Sequence of protein 2:
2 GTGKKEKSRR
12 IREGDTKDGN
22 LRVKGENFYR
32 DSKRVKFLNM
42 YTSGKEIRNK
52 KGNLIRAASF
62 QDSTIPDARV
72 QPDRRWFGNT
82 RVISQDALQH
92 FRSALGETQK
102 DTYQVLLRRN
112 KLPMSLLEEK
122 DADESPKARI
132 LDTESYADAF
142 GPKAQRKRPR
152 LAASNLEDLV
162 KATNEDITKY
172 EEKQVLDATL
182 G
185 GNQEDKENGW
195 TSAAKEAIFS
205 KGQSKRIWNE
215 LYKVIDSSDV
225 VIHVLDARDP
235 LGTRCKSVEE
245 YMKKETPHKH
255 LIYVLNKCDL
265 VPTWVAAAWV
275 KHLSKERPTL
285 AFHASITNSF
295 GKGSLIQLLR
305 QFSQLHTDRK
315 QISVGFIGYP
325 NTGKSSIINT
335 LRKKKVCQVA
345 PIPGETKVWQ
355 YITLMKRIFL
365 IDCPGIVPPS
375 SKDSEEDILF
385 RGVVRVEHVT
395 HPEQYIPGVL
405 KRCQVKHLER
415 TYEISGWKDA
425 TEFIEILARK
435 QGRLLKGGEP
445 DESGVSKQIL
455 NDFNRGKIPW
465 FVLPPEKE

Sequence of protein 1:
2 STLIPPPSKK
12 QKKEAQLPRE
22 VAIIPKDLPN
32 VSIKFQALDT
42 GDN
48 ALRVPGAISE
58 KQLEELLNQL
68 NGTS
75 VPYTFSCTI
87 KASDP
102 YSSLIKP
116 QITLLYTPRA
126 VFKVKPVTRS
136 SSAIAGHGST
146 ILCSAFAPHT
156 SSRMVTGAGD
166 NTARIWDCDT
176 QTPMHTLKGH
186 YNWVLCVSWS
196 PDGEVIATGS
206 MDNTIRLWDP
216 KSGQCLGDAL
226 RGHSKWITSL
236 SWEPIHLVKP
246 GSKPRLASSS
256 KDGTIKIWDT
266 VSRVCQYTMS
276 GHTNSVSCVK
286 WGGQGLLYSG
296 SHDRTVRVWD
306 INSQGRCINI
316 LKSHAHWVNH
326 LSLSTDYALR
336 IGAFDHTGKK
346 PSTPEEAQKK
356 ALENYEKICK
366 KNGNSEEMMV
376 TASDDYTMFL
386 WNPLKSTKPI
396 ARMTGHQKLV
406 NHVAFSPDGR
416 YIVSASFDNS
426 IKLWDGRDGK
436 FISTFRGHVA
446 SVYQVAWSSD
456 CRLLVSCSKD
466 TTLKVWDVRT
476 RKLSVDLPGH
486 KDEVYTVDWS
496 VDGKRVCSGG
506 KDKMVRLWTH

Contacts between the two chains:
Residue T3 in protein 1 contacts residue R82 in protein 2 (closest heavy-atom distance 4.3 Å).
Residue T399 in protein 1 interacts with residue E125 in protein 2 (closest heavy-atom distance 2.9 Å).
Residue A320 in protein 1 interacts with residue A129 in protein 2 (closest heavy-atom distance 3.5 Å).
Residue T3 in protein 1 interacts with residue S85 in protein 2 (closest heavy-atom distance 4.2 Å).
Residue T439 in protein 1 contacts residue D122 in protein 2 (closest heavy-atom distance 2.7 Å).
Residue P6 in protein 1 contacts residue F92 in protein 2 (closest heavy-atom distance 4.0 Å).
Residue I5 in protein 1 interacts with residue D87 in protein 2 (closest heavy-atom distance 4.4 Å).
Residue T382 in protein 1 interacts with residue S126 in protein 2 (closest heavy-atom distance 4.1 Å).
Residue G442 in protein 1 contacts residue R93 in protein 2 (closest heavy-atom distance 3.4 Å).
Residue G400 in protein 1 contacts residue A123 in protein 2 (closest heavy-atom distance 4.1 Å).
Residue D380 in protein 1 interacts with residue P127 in protein 2 (closest heavy-atom distance 4.4 Å).
Residue P6 in protein 1 is in contact with residue H91 in protein 2 (closest heavy-atom distance 3.8 Å).
Residue I5 in protein 1 contacts residue F92 in protein 2 (closest heavy-atom distance 4.5 Å).
Residue D380 in protein 1 contacts residue S126 in protein 2 (closest heavy-atom distance 4.5 Å).
Residue T3 in protein 1 interacts with residue K112 in protein 2 (closest heavy-atom distance 3.8 Å).
Residue T3 in protein 1 interacts with residue V83 in protein 2 (closest heavy-atom distance 2.9 Å).
Residue L478 in protein 1 is in contact with residue Q90 in protein 2 (closest heavy-atom distance 3.9 Å).
Residue Y381 in protein 1 is in contact with residue P127 in protein 2 (closest heavy-atom distance 3.6 Å).
Residue G400 in protein 1 interacts with residue E125 in protein 2 (closest heavy-atom distance 4.5 Å).
Residue R397 in protein 1 is in contact with residue E125 in protein 2 (closest heavy-atom distance 4.5 Å).
Residue L4 in protein 1 contacts residue F92 in protein 2 (closest heavy-atom distance 3.3 Å).
Residue Y381 in protein 1 interacts with residue S126 in protein 2 (closest heavy-atom distance 4.0 Å).
Residue F436 in protein 1 interacts with residue D122 in protein 2 (closest heavy-atom distance 3.8 Å).
Residue I5 in protein 1 contacts residue A88 in protein 2 (closest heavy-atom distance 3.8 Å).
Residue T399 in protein 1 contacts residue S126 in protein 2 (closest heavy-atom distance 2.9 Å).
Residue A320 in protein 1 contacts residue T134 in protein 2 (closest heavy-atom distance 3.9 Å).
Residue V444 in protein 1 contacts residue L117 in protein 2 (closest heavy-atom distance 3.9 Å).
Residue R441 in protein 1 is in contact with residue K121 in protein 2 (closest heavy-atom distance 4.2 Å).
Residue H321 in protein 1 interacts with residue R130 in protein 2 (closest heavy-atom distance 3.2 Å).
Residue L478 in protein 1 interacts with residue Q86 in protein 2 (closest heavy-atom distance 4.1 Å).
Residue R441 in protein 1 is in contact with residue D122 in protein 2 (closest heavy-atom distance 3.3 Å).
Residue K427 in protein 1 interacts with residue D122 in protein 2 (closest heavy-atom distance 3.4 Å).
Residue T3 in protein 1 is in contact with residue A88 in protein 2 (closest heavy-atom distance 4.0 Å).
Residue G400 in protein 1 is in contact with residue S126 in protein 2 (closest heavy-atom distance 4.0 Å).
Residue S2 in protein 1 is in contact with residue R82 in protein 2 (closest heavy-atom distance 2.7 Å).
Residue R441 in protein 1 interacts with residue E120 in protein 2 (closest heavy-atom distance 2.8 Å).
Residue S2 in protein 1 interacts with residue V83 in protein 2 (closest heavy-atom distance 3.4 Å).
Residue H321 in protein 1 contacts residue T134 in protein 2 (closest heavy-atom distance 4.2 Å).
Residue H321 in protein 1 is in contact with residue D133 in protein 2 (closest heavy-atom distance 3.7 Å).
Residue Y381 in protein 1 contacts residue K128 in protein 2 (closest heavy-atom distance 3.5 Å).
Residue Q402 in protein 1 is in contact with residue E120 in protein 2 (closest heavy-atom distance 3.8 Å).
Residue R441 in protein 1 is in contact with residue R93 in protein 2 (closest heavy-atom distance 3.8 Å).
Residue R441 in protein 1 interacts with residue E119 in protein 2 (closest heavy-atom distance 4.5 Å).
Residue G442 in protein 1 interacts with residue Q86 in protein 2 (closest heavy-atom distance 3.8 Å).
Residue I5 in protein 1 contacts residue H91 in protein 2 (closest heavy-atom distance 3.6 Å).
Residue T3 in protein 1 contacts residue I84 in protein 2 (closest heavy-atom distance 3.1 Å).
Residue L4 in protein 1 interacts with residue A88 in protein 2 (closest heavy-atom distance 4.6 Å).
Residue K317 in protein 1 is in contact with residue R151 in protein 2 (closest heavy-atom distance 4.4 Å).
Residue T399 in protein 1 interacts with residue D124 in protein 2 (closest heavy-atom distance 4.1 Å).
Residue Q402 in protein 1 contacts residue S126 in protein 2 (closest heavy-atom distance 4.5 Å).
Residue Q402 in protein 1 is in contact with residue P127 in protein 2 (closest heavy-atom distance 3.9 Å).
Residue K469 in protein 1 contacts residue Q86 in protein 2 (closest heavy-atom distance 2.8 Å).
Residue R299 in protein 1 interacts with residue R151 in protein 2 (closest heavy-atom distance 3.8 Å).
Residue K477 in protein 1 contacts residue Q90 in protein 2 (closest heavy-atom distance 3.8 Å).
Residue H401 in protein 1 interacts with residue P127 in protein 2 (closest heavy-atom distance 3.8 Å).
Residue Y381 in protein 1 contacts residue R130 in protein 2 (closest heavy-atom distance 4.5 Å).
Residue H401 in protein 1 interacts with residue S126 in protein 2 (closest heavy-atom distance 3.4 Å).
Residue R397 in protein 1 is in contact with residue S126 in protein 2 (closest heavy-atom distance 4.1 Å).
Residue R299 in protein 1 is in contact with residue T134 in protein 2 (closest heavy-atom distance 4.1 Å).
Residue D380 in protein 1 interacts with residue A129 in protein 2 (closest heavy-atom distance 3.6 Å).

These two protein chains interact to form a complex.